These two protein chains interact to form a complex.

Sequence of protein 1:
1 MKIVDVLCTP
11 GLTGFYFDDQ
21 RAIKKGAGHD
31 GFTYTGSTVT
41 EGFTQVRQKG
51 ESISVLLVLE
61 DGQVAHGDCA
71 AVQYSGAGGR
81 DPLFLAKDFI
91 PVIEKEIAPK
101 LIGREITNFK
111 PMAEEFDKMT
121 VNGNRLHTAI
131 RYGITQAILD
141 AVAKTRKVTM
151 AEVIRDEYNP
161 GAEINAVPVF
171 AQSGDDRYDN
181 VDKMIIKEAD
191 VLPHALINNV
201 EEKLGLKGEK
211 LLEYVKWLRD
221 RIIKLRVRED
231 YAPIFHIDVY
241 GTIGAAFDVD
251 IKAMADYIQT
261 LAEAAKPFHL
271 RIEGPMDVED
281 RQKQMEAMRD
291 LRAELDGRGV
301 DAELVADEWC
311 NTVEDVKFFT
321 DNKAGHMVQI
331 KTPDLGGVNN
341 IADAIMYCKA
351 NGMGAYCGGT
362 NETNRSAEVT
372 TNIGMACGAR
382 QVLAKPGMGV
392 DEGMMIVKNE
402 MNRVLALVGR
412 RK

Contacts between the two chains:
Residue K224 in protein 1 is in contact with residue D30 in protein 2 (closest heavy-atom distance 2.6 Å).
Residue D182 in protein 1 interacts with residue F32 in protein 2 (closest heavy-atom distance 2.9 Å).
Residue Y16 in protein 1 is in contact with residue D392 in protein 2 (closest heavy-atom distance 2.6 Å).
Residue M396 in protein 1 interacts with residue G14 in protein 2 (closest heavy-atom distance 3.6 Å).
Residue T13 in protein 1 interacts with residue M396 in protein 2 (closest heavy-atom distance 3.4 Å).
Residue K49 in protein 1 interacts with residue E188 in protein 2 (closest heavy-atom distance 2.6 Å).
Residue K187 in protein 1 contacts residue Y16 in protein 2 (closest heavy-atom distance 3.5 Å).
Residue K183 in protein 1 interacts with residue F32 in protein 2 (closest heavy-atom distance 3.5 Å).
Residue G31 in protein 1 is in contact with residue D182 in protein 2 (closest heavy-atom distance 3.5 Å).
Residue D179 in protein 1 is in contact with residue G31 in protein 2 (closest heavy-atom distance 3.5 Å).
Residue D61 in protein 1 interacts with residue K147 in protein 2 (closest heavy-atom distance 2.9 Å).
Residue R404 in protein 1 interacts with residue H66 in protein 2 (closest heavy-atom distance 3.3 Å).
Residue E393 in protein 1 interacts with residue M389 in protein 2 (closest heavy-atom distance 3.3 Å).
Residue T9 in protein 1 contacts residue N403 in protein 2 (closest heavy-atom distance 3.5 Å).
Residue G11 in protein 1 interacts with residue N400 in protein 2 (closest heavy-atom distance 3.3 Å).
Residue K49 in protein 1 contacts residue I186 in protein 2 (closest heavy-atom distance 3.4 Å).
Residue A407 in protein 1 interacts with residue T9 in protein 2 (closest heavy-atom distance 3.5 Å).
Residue N400 in protein 1 is in contact with residue L12 in protein 2 (closest heavy-atom distance 2.8 Å).
Residue F15 in protein 1 contacts residue K187 in protein 2 (closest heavy-atom distance 3.0 Å).
Residue L225 in protein 1 interacts with residue T33 in protein 2 (closest heavy-atom distance 3.4 Å).
Residue N400 in protein 1 interacts with residue G11 in protein 2 (closest heavy-atom distance 3.3 Å).
Residue E369 in protein 1 interacts with residue N365 in protein 2 (closest heavy-atom distance 3.5 Å).
Residue R404 in protein 1 interacts with residue S54 in protein 2 (closest heavy-atom distance 3.3 Å).
Residue K187 in protein 1 is in contact with residue F15 in protein 2 (closest heavy-atom distance 3.0 Å).
Residue G14 in protein 1 contacts residue M396 in protein 2 (closest heavy-atom distance 3.6 Å).
Residue N403 in protein 1 interacts with residue P10 in protein 2 (closest heavy-atom distance 2.9 Å).
Residue F32 in protein 1 contacts residue D182 in protein 2 (closest heavy-atom distance 2.9 Å).
Residue R221 in protein 1 contacts residue D30 in protein 2 (closest heavy-atom distance 2.9 Å).
Residue M389 in protein 1 interacts with residue E393 in protein 2 (closest heavy-atom distance 3.3 Å).
Residue D30 in protein 1 interacts with residue R221 in protein 2 (closest heavy-atom distance 2.8 Å).
Residue E188 in protein 1 contacts residue K49 in protein 2 (closest heavy-atom distance 3.2 Å).
Residue N365 in protein 1 contacts residue M396 in protein 2 (closest heavy-atom distance 3.5 Å).
Residue E393 in protein 1 contacts residue G388 in protein 2 (closest heavy-atom distance 3.3 Å).
Residue G388 in protein 1 is in contact with residue E393 in protein 2 (closest heavy-atom distance 3.3 Å).
Residue D392 in protein 1 is in contact with residue Y16 in protein 2 (closest heavy-atom distance 2.6 Å).
Residue D392 in protein 1 is in contact with residue G14 in protein 2 (closest heavy-atom distance 3.4 Å).
Residue T9 in protein 1 contacts residue A407 in protein 2 (closest heavy-atom distance 3.5 Å).
Residue M396 in protein 1 is in contact with residue N365 in protein 2 (closest heavy-atom distance 3.5 Å).
Residue Y16 in protein 1 interacts with residue K187 in protein 2 (closest heavy-atom distance 3.4 Å).
Residue D5 in protein 1 contacts residue R411 in protein 2 (closest heavy-atom distance 2.9 Å).
Residue L12 in protein 1 is in contact with residue N400 in protein 2 (closest heavy-atom distance 2.8 Å).
Residue M396 in protein 1 interacts with residue T13 in protein 2 (closest heavy-atom distance 3.5 Å).
Residue F32 in protein 1 interacts with residue K183 in protein 2 (closest heavy-atom distance 3.5 Å).
Residue Y16 in protein 1 is in contact with residue K183 in protein 2 (closest heavy-atom distance 3.1 Å).
Residue S54 in protein 1 interacts with residue R404 in protein 2 (closest heavy-atom distance 3.2 Å).
Residue G31 in protein 1 interacts with residue D179 in protein 2 (closest heavy-atom distance 3.2 Å).
Residue E393 in protein 1 contacts residue G390 in protein 2 (closest heavy-atom distance 2.8 Å).
Residue G390 in protein 1 interacts with residue E393 in protein 2 (closest heavy-atom distance 2.8 Å).
Residue R411 in protein 1 contacts residue D5 in protein 2 (closest heavy-atom distance 2.8 Å).
Residue E393 in protein 1 interacts with residue E393 in protein 2 (closest heavy-atom distance 3.5 Å).
Residue I186 in protein 1 contacts residue K49 in protein 2 (closest heavy-atom distance 3.4 Å).
Residue Q45 in protein 1 interacts with residue V227 in protein 2 (closest heavy-atom distance 3.4 Å).
Residue V227 in protein 1 is in contact with residue Q45 in protein 2 (closest heavy-atom distance 3.0 Å).
Residue G14 in protein 1 interacts with residue D392 in protein 2 (closest heavy-atom distance 3.3 Å).
Residue N403 in protein 1 is in contact with residue T9 in protein 2 (closest heavy-atom distance 3.5 Å).
Residue H66 in protein 1 interacts with residue R404 in protein 2 (closest heavy-atom distance 3.3 Å).
Residue L225 in protein 1 is in contact with residue Q45 in protein 2 (closest heavy-atom distance 3.3 Å).
Residue K183 in protein 1 is in contact with residue Y16 in protein 2 (closest heavy-atom distance 3.2 Å).
Residue K147 in protein 1 contacts residue D61 in protein 2 (closest heavy-atom distance 2.7 Å).
Residue P10 in protein 1 is in contact with residue N403 in protein 2 (closest heavy-atom distance 3.0 Å).

Sequence of protein 2:
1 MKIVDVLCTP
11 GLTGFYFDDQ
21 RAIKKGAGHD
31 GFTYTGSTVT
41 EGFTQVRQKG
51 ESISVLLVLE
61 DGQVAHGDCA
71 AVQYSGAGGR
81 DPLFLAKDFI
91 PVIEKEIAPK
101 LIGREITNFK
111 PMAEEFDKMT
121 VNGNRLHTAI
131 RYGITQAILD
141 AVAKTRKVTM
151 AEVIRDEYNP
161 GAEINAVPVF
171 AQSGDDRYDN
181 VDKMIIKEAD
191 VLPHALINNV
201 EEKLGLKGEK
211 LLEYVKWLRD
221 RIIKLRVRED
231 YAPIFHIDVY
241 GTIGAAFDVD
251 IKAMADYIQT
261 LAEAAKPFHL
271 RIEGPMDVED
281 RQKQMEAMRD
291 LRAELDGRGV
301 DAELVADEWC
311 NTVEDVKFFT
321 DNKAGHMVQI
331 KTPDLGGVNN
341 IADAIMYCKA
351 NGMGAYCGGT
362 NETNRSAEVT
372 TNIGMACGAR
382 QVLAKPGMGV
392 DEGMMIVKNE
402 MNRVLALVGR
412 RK